Interface contacts:
Residue F236 in protein 2 contacts residue C19 in protein 1 (closest heavy-atom distance 3.7 Å).
Residue W168 in protein 2 contacts residue K49 in protein 1 (closest heavy-atom distance 4.1 Å).
Residue T160 in protein 2 contacts residue M41 in protein 1 (closest heavy-atom distance 3.6 Å).
Residue Y430 in protein 2 interacts with residue T34 in protein 1 (closest heavy-atom distance 2.9 Å).
Residue F398 in protein 2 contacts residue S12 in protein 1 (closest heavy-atom distance 3.5 Å).
Residue V167 in protein 2 is in contact with residue F46 in protein 1 (closest heavy-atom distance 3.7 Å).
Residue V167 in protein 2 is in contact with residue G42 in protein 1 (closest heavy-atom distance 4.2 Å).
Residue T394 in protein 2 contacts residue F8 in protein 1 (closest heavy-atom distance 4.1 Å).
Residue Y232 in protein 2 interacts with residue F27 in protein 1 (closest heavy-atom distance 3.7 Å).
Residue V426 in protein 2 contacts residue F38 in protein 1 (closest heavy-atom distance 4.0 Å).
Residue V238 in protein 2 interacts with residue R18 in protein 1 (closest heavy-atom distance 3.6 Å).
Residue E164 in protein 2 interacts with residue M41 in protein 1 (closest heavy-atom distance 3.4 Å).
Residue T160 in protein 2 contacts residue I44 in protein 1 (closest heavy-atom distance 4.0 Å).
Residue A228 in protein 2 contacts residue F27 in protein 1 (closest heavy-atom distance 4.3 Å).
Residue G235 in protein 2 interacts with residue P22 in protein 1 (closest heavy-atom distance 4.2 Å).
Residue V238 in protein 2 is in contact with residue C19 in protein 1 (closest heavy-atom distance 3.9 Å).
Residue I422 in protein 2 is in contact with residue F38 in protein 1 (closest heavy-atom distance 3.8 Å).
Residue G235 in protein 2 is in contact with residue K21 in protein 1 (closest heavy-atom distance 4.4 Å).
Residue E164 in protein 2 interacts with residue I44 in protein 1 (closest heavy-atom distance 3.2 Å).
Residue A395 in protein 2 interacts with residue L15 in protein 1 (closest heavy-atom distance 3.9 Å).
Residue C21 in protein 2 is in contact with residue V48 in protein 1 (closest heavy-atom distance 3.5 Å).
Residue F236 in protein 2 is in contact with residue K21 in protein 1 (closest heavy-atom distance 3.7 Å).
Residue F236 in protein 2 interacts with residue V16 in protein 1 (closest heavy-atom distance 3.8 Å).
Residue T50 in protein 2 is in contact with residue H52 in protein 1 (closest heavy-atom distance 3.3 Å).
Residue F236 in protein 2 interacts with residue P22 in protein 1 (closest heavy-atom distance 3.7 Å).
Residue V426 in protein 2 contacts residue T34 in protein 1 (closest heavy-atom distance 3.8 Å).
Residue Y391 in protein 2 interacts with residue L15 in protein 1 (closest heavy-atom distance 4.0 Å).
Residue W168 in protein 2 is in contact with residue F46 in protein 1 (closest heavy-atom distance 3.6 Å).
Residue Y232 in protein 2 contacts residue R24 in protein 1 (closest heavy-atom distance 4.4 Å).
Residue A159 in protein 2 interacts with residue M41 in protein 1 (closest heavy-atom distance 3.2 Å).
Residue R237 in protein 2 interacts with residue C19 in protein 1 (closest heavy-atom distance 3.6 Å).
Residue F398 in protein 2 contacts residue F8 in protein 1 (closest heavy-atom distance 4.5 Å).
Residue I422 in protein 2 is in contact with residue M41 in protein 1 (closest heavy-atom distance 4.3 Å).
Residue T50 in protein 2 is in contact with residue N56 in protein 1 (closest heavy-atom distance 3.3 Å).
Residue T394 in protein 2 interacts with residue S12 in protein 1 (closest heavy-atom distance 3.8 Å).
Residue L51 in protein 2 is in contact with residue H52 in protein 1 (closest heavy-atom distance 4.1 Å).
Residue E164 in protein 2 contacts residue G45 in protein 1 (closest heavy-atom distance 4.0 Å).
Residue C21 in protein 2 contacts residue I44 in protein 1 (closest heavy-atom distance 4.3 Å).
Residue W168 in protein 2 contacts residue G45 in protein 1 (closest heavy-atom distance 3.7 Å).
Residue F398 in protein 2 is in contact with residue V9 in protein 1 (closest heavy-atom distance 3.9 Å).
Residue C21 in protein 2 interacts with residue H52 in protein 1 (closest heavy-atom distance 4.0 Å).
Residue L18 in protein 2 contacts residue V48 in protein 1 (closest heavy-atom distance 3.4 Å).
Residue F171 in protein 2 contacts residue F46 in protein 1 (closest heavy-atom distance 3.4 Å).
Residue Q22 in protein 2 interacts with residue H52 in protein 1 (closest heavy-atom distance 3.5 Å).
Residue L18 in protein 2 interacts with residue I44 in protein 1 (closest heavy-atom distance 3.5 Å).
Residue C163 in protein 2 interacts with residue M41 in protein 1 (closest heavy-atom distance 3.7 Å).
Residue T394 in protein 2 is in contact with residue L15 in protein 1 (closest heavy-atom distance 3.4 Å).
Residue Y430 in protein 2 contacts residue A33 in protein 1 (closest heavy-atom distance 4.1 Å).
Residue L258 in protein 2 interacts with residue L15 in protein 1 (closest heavy-atom distance 3.6 Å).
Residue G235 in protein 2 is in contact with residue T20 in protein 1 (closest heavy-atom distance 3.9 Å).
Residue C163 in protein 2 contacts residue F38 in protein 1 (closest heavy-atom distance 3.6 Å).
Residue F227 in protein 2 contacts residue F38 in protein 1 (closest heavy-atom distance 3.8 Å).
Residue Y232 in protein 2 is in contact with residue P22 in protein 1 (closest heavy-atom distance 3.5 Å).
Residue Y430 in protein 2 interacts with residue I30 in protein 1 (closest heavy-atom distance 3.6 Å).
Residue V19 in protein 2 is in contact with residue H52 in protein 1 (closest heavy-atom distance 4.3 Å).
Residue C163 in protein 2 is in contact with residue G42 in protein 1 (closest heavy-atom distance 4.2 Å).
Residue L423 in protein 2 contacts residue F38 in protein 1 (closest heavy-atom distance 4.4 Å).
Residue L258 in protein 2 interacts with residue V16 in protein 1 (closest heavy-atom distance 4.4 Å).
Residue R237 in protein 2 contacts residue T20 in protein 1 (closest heavy-atom distance 3.5 Å).
Residue T394 in protein 2 is in contact with residue D11 in protein 1 (closest heavy-atom distance 3.5 Å).

The following describes two proteins that form a bound complex.

Sequence of protein 1:
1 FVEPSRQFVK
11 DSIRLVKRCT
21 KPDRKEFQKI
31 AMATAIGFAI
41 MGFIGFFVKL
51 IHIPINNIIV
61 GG

Sequence of protein 2:
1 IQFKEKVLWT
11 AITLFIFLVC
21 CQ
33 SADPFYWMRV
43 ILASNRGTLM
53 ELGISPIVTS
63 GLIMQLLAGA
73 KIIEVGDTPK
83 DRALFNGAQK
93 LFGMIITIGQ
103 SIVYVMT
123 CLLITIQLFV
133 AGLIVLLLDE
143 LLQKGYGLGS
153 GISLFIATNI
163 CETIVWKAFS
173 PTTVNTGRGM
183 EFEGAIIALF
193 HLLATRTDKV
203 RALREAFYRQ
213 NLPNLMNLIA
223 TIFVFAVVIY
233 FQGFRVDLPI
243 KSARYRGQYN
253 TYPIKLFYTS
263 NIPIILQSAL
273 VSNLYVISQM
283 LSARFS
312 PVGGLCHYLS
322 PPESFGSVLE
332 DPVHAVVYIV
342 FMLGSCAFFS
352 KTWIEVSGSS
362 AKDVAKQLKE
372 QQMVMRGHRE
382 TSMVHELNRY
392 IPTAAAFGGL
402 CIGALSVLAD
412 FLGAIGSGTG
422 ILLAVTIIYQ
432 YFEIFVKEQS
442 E